This data describes a binding interaction between two proteins.

Contacts between the two chains:
Residue D51 in the second protein interacts with residue L20 in the first protein (closest heavy-atom distance 3.8 Å).
Residue T22 in the second protein interacts with residue L36 in the first protein (closest heavy-atom distance 4.3 Å).
Residue L36 in the second protein contacts residue P21 in the first protein (closest heavy-atom distance 3.7 Å).
Residue I37 in the second protein interacts with residue R27 in the first protein (closest heavy-atom distance 4.0 Å).
Residue I37 in the second protein is in contact with residue V23 in the first protein (closest heavy-atom distance 4.0 Å).
Residue R27 in the second protein is in contact with residue I37 in the first protein (closest heavy-atom distance 4.1 Å).
Residue L54 in the second protein contacts residue I19 in the first protein (closest heavy-atom distance 2.8 Å).
Residue Y18 in the second protein interacts with residue Y90 in the first protein (closest heavy-atom distance 3.3 Å).
Residue I37 in the second protein interacts with residue L30 in the first protein (closest heavy-atom distance 4.3 Å).
Residue Y53 in the second protein is in contact with residue L20 in the first protein (closest heavy-atom distance 3.4 Å).
Residue G33 in the second protein is in contact with residue G26 in the first protein (closest heavy-atom distance 3.2 Å).
Residue K34 in the second protein contacts residue L30 in the first protein (closest heavy-atom distance 3.9 Å).
Residue G33 in the second protein is in contact with residue L30 in the first protein (closest heavy-atom distance 4.2 Å).
Residue L39 in the second protein contacts residue P21 in the first protein (closest heavy-atom distance 4.2 Å).
Residue I37 in the second protein interacts with residue G26 in the first protein (closest heavy-atom distance 4.0 Å).
Residue V23 in the second protein is in contact with residue S40 in the first protein (closest heavy-atom distance 3.4 Å).
Residue L20 in the second protein interacts with residue V52 in the first protein (closest heavy-atom distance 3.3 Å).
Residue V52 in the second protein is in contact with residue L20 in the first protein (closest heavy-atom distance 3.2 Å).
Residue I19 in the second protein is in contact with residue V52 in the first protein (closest heavy-atom distance 4.3 Å).
Residue G26 in the second protein interacts with residue L36 in the first protein (closest heavy-atom distance 3.8 Å).
Residue Y29 in the second protein interacts with residue Y29 in the first protein (closest heavy-atom distance 3.4 Å).
Residue L36 in the second protein is in contact with residue L25 in the first protein (closest heavy-atom distance 4.1 Å).
Residue V52 in the second protein contacts residue I19 in the first protein (closest heavy-atom distance 4.2 Å).
Residue G26 in the second protein is in contact with residue G33 in the first protein (closest heavy-atom distance 3.1 Å).
Residue Y29 in the second protein is in contact with residue L30 in the first protein (closest heavy-atom distance 4.2 Å).
Residue Y18 in the second protein is in contact with residue L54 in the first protein (closest heavy-atom distance 3.7 Å).
Residue L32 in the second protein interacts with residue Y29 in the first protein (closest heavy-atom distance 4.3 Å).
Residue L30 in the second protein interacts with residue I37 in the first protein (closest heavy-atom distance 4.5 Å).
Residue P21 in the second protein is in contact with residue L54 in the first protein (closest heavy-atom distance 3.7 Å).
Residue I19 in the second protein interacts with residue L54 in the first protein (closest heavy-atom distance 3.1 Å).
Residue S40 in the second protein interacts with residue V23 in the first protein (closest heavy-atom distance 3.5 Å).
Residue L30 in the second protein contacts residue G33 in the first protein (closest heavy-atom distance 4.2 Å).
Residue L30 in the second protein contacts residue K34 in the first protein (closest heavy-atom distance 3.8 Å).
Residue L36 in the second protein interacts with residue G26 in the first protein (closest heavy-atom distance 3.7 Å).
Residue L30 in the second protein interacts with residue Y29 in the first protein (closest heavy-atom distance 4.2 Å).
Residue V23 in the second protein interacts with residue K41 in the first protein (closest heavy-atom distance 4.3 Å).
Residue Y18 in the second protein contacts residue Y53 in the first protein (closest heavy-atom distance 3.8 Å).
Residue Y29 in the second protein interacts with residue L32 in the first protein (closest heavy-atom distance 4.2 Å).
Residue L20 in the second protein is in contact with residue Y53 in the first protein (closest heavy-atom distance 3.5 Å).
Residue Y18 in the second protein contacts residue Y83 in the first protein (closest heavy-atom distance 3.7 Å).
Residue G33 in the second protein interacts with residue Y29 in the first protein (closest heavy-atom distance 3.8 Å).
Residue V23 in the second protein interacts with residue I37 in the first protein (closest heavy-atom distance 3.9 Å).
Residue L20 in the second protein is in contact with residue D51 in the first protein (closest heavy-atom distance 3.7 Å).
Residue L36 in the second protein is in contact with residue T22 in the first protein (closest heavy-atom distance 4.1 Å).
Residue Y29 in the second protein interacts with residue G33 in the first protein (closest heavy-atom distance 3.8 Å).
Residue V52 in the second protein interacts with residue P21 in the first protein (closest heavy-atom distance 3.1 Å).
Residue I19 in the second protein interacts with residue Y53 in the first protein (closest heavy-atom distance 3.5 Å).
Residue L30 in the second protein is in contact with residue L30 in the first protein (closest heavy-atom distance 3.9 Å).
Residue S40 in the second protein interacts with residue T22 in the first protein (closest heavy-atom distance 3.1 Å).
Residue S40 in the second protein interacts with residue P21 in the first protein (closest heavy-atom distance 3.2 Å).
Residue Y53 in the second protein interacts with residue I19 in the first protein (closest heavy-atom distance 3.6 Å).
Residue P21 in the second protein contacts residue S40 in the first protein (closest heavy-atom distance 3.1 Å).
Residue P21 in the second protein interacts with residue L39 in the first protein (closest heavy-atom distance 4.3 Å).
Residue P21 in the second protein contacts residue V52 in the first protein (closest heavy-atom distance 3.1 Å).
Residue P21 in the second protein is in contact with residue L36 in the first protein (closest heavy-atom distance 4.1 Å).
Residue T22 in the second protein is in contact with residue S40 in the first protein (closest heavy-atom distance 3.1 Å).
Residue G26 in the second protein contacts residue I37 in the first protein (closest heavy-atom distance 4.0 Å).
Residue Y29 in the second protein contacts residue L36 in the first protein (closest heavy-atom distance 3.5 Å).
Residue L25 in the second protein contacts residue L36 in the first protein (closest heavy-atom distance 4.1 Å).
Residue L36 in the second protein interacts with residue Y29 in the first protein (closest heavy-atom distance 3.4 Å).

Sequence of the second protein:
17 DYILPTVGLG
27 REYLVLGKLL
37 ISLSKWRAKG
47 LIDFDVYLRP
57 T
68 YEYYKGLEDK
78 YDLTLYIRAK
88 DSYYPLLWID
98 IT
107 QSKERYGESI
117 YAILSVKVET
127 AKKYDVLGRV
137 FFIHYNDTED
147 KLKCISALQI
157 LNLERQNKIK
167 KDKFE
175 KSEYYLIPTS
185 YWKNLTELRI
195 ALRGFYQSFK

Sequence of the first protein:
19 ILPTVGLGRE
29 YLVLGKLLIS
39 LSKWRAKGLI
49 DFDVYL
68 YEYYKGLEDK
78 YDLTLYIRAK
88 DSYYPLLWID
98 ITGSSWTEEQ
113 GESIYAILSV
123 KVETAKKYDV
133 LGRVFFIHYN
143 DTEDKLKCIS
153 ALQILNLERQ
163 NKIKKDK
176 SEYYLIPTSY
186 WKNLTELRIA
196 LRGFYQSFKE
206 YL